The following describes two proteins that form a bound complex.

Sequence of chain A:
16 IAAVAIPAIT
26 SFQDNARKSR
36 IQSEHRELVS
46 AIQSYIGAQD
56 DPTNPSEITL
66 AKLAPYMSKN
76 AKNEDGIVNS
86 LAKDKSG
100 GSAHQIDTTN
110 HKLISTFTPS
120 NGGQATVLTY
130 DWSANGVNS

Residue-level contacts at the interface:
Residue I11 in chain B interacts with residue T58 in chain A (closest heavy-atom distance 4.4 Å).
Residue L3 in chain B is in contact with residue S49 in chain A (closest heavy-atom distance 4.5 Å).
Residue I15 in chain B is in contact with residue T58 in chain A (closest heavy-atom distance 4.3 Å).
Residue I7 in chain B interacts with residue I51 in chain A (closest heavy-atom distance 4.8 Å).
Residue I11 in chain B interacts with residue P57 in chain A (closest heavy-atom distance 4.0 Å).
Residue I7 in chain B interacts with residue Q48 in chain A (closest heavy-atom distance 3.8 Å).
Residue I7 in chain B contacts residue G52 in chain A (closest heavy-atom distance 4.7 Å).
Residue V4 in chain B is in contact with residue Q48 in chain A (closest heavy-atom distance 3.0 Å).
Residue A14 in chain B interacts with residue T58 in chain A (closest heavy-atom distance 4.8 Å).
Residue L3 in chain B interacts with residue Q48 in chain A (closest heavy-atom distance 4.9 Å).

Sequence of chain B:
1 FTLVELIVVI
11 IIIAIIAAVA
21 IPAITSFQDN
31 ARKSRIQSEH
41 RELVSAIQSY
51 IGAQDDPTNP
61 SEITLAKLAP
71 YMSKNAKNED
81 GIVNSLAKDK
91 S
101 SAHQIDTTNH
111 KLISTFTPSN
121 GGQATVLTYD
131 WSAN